The following describes two proteins that form a bound complex.

Sequence of the second protein:
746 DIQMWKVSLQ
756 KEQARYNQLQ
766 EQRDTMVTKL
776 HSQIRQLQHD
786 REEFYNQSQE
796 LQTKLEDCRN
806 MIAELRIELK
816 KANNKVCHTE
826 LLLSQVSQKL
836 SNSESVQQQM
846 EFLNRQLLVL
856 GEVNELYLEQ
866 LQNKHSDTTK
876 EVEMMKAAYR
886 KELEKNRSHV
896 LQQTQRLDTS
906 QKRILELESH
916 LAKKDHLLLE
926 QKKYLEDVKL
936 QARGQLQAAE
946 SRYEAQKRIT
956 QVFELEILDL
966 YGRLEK

Interface contacts:
Residue N868 in the second protein is in contact with residue K869 in the first protein (closest heavy-atom distance 2.8 Å).
Residue V895 in the second protein is in contact with residue Q898 in the first protein (closest heavy-atom distance 3.0 Å).
Residue I909 in the second protein is in contact with residue R908 in the first protein (closest heavy-atom distance 2.5 Å).
Residue Q926 in the second protein interacts with residue L930 in the first protein (closest heavy-atom distance 3.2 Å).
Residue Q926 in the second protein contacts residue L923 in the first protein (closest heavy-atom distance 2.4 Å).
Residue L848 in the second protein contacts residue L848 in the first protein (closest heavy-atom distance 3.4 Å).
Residue Q851 in the second protein is in contact with residue L852 in the first protein (closest heavy-atom distance 2.5 Å).
Residue Q898 in the second protein interacts with residue L902 in the first protein (closest heavy-atom distance 3.2 Å).
Residue M880 in the second protein interacts with residue V877 in the first protein (closest heavy-atom distance 3.4 Å).
Residue Q844 in the second protein contacts residue M845 in the first protein (closest heavy-atom distance 3.4 Å).
Residue F847 in the second protein contacts residue L852 in the first protein (closest heavy-atom distance 2.7 Å).
Residue L861 in the second protein contacts residue N859 in the first protein (closest heavy-atom distance 3.1 Å).
Residue I962 in the second protein interacts with residue I962 in the first protein (closest heavy-atom distance 3.5 Å).
Residue Q851 in the second protein interacts with residue Q851 in the first protein (closest heavy-atom distance 3.3 Å).
Residue K869 in the second protein is in contact with residue Q865 in the first protein (closest heavy-atom distance 3.1 Å).
Residue R947 in the second protein contacts residue E945 in the first protein (closest heavy-atom distance 3.6 Å).
Residue Q926 in the second protein is in contact with residue Q926 in the first protein (closest heavy-atom distance 3.1 Å).
Residue M880 in the second protein is in contact with residue K881 in the first protein (closest heavy-atom distance 3.4 Å).
Residue E857 in the second protein is in contact with residue N859 in the first protein (closest heavy-atom distance 2.4 Å).
Residue T955 in the second protein interacts with residue Q951 in the first protein (closest heavy-atom distance 2.8 Å).
Residue Q898 in the second protein interacts with residue Q898 in the first protein (closest heavy-atom distance 3.2 Å).
Residue T899 in the second protein contacts residue Q898 in the first protein (closest heavy-atom distance 2.3 Å).
Residue I909 in the second protein is in contact with residue S905 in the first protein (closest heavy-atom distance 3.4 Å).
Residue F847 in the second protein interacts with residue L848 in the first protein (closest heavy-atom distance 3.3 Å).
Residue V858 in the second protein interacts with residue L855 in the first protein (closest heavy-atom distance 3.6 Å).
Residue M880 in the second protein interacts with residue Y884 in the first protein (closest heavy-atom distance 2.5 Å).
Residue Q898 in the second protein interacts with residue V895 in the first protein (closest heavy-atom distance 3.4 Å).
Residue L912 in the second protein contacts residue L912 in the first protein (closest heavy-atom distance 3.4 Å).
Residue L930 in the second protein is in contact with residue L930 in the first protein (closest heavy-atom distance 2.9 Å).
Residue L912 in the second protein is in contact with residue L916 in the first protein (closest heavy-atom distance 3.6 Å).
Residue L902 in the second protein contacts residue R901 in the first protein (closest heavy-atom distance 3.4 Å).
Residue Q844 in the second protein interacts with residue V841 in the first protein (closest heavy-atom distance 3.6 Å).
Residue Y884 in the second protein interacts with residue Y884 in the first protein (closest heavy-atom distance 3.4 Å).
Residue Q951 in the second protein contacts residue T955 in the first protein (closest heavy-atom distance 2.4 Å).
Residue S905 in the second protein is in contact with residue S905 in the first protein (closest heavy-atom distance 2.9 Å).
Residue Q951 in the second protein is in contact with residue K952 in the first protein (closest heavy-atom distance 3.2 Å).
Residue Q851 in the second protein interacts with residue L855 in the first protein (closest heavy-atom distance 3.4 Å).
Residue Q898 in the second protein interacts with residue T899 in the first protein (closest heavy-atom distance 3.0 Å).
Residue T955 in the second protein is in contact with residue T955 in the first protein (closest heavy-atom distance 3.5 Å).
Residue L902 in the second protein is in contact with residue L902 in the first protein (closest heavy-atom distance 2.5 Å).
Residue E959 in the second protein interacts with residue F958 in the first protein (closest heavy-atom distance 3.1 Å).
Residue F847 in the second protein contacts residue N849 in the first protein (closest heavy-atom distance 3.4 Å).
Residue N868 in the second protein is in contact with residue H870 in the first protein (closest heavy-atom distance 2.4 Å).
Residue F958 in the second protein is in contact with residue T955 in the first protein (closest heavy-atom distance 3.6 Å).
Residue Y948 in the second protein contacts residue R947 in the first protein (closest heavy-atom distance 3.4 Å).
Residue Q951 in the second protein contacts residue Y948 in the first protein (closest heavy-atom distance 3.4 Å).
Residue I962 in the second protein interacts with residue F958 in the first protein (closest heavy-atom distance 2.8 Å).
Residue N868 in the second protein interacts with residue L866 in the first protein (closest heavy-atom distance 3.7 Å).
Residue Q951 in the second protein is in contact with residue Q951 in the first protein (closest heavy-atom distance 3.2 Å).
Residue Q865 in the second protein contacts residue Q865 in the first protein (closest heavy-atom distance 3.5 Å).
Residue E945 in the second protein contacts residue A944 in the first protein (closest heavy-atom distance 3.2 Å).
Residue Y966 in the second protein contacts residue L965 in the first protein (closest heavy-atom distance 3.6 Å).
Residue R901 in the second protein contacts residue L902 in the first protein (closest heavy-atom distance 3.3 Å).
Residue N891 in the second protein is in contact with residue N891 in the first protein (closest heavy-atom distance 3.2 Å).
Residue R947 in the second protein contacts residue Y948 in the first protein (closest heavy-atom distance 3.2 Å).
Residue K881 in the second protein is in contact with residue Y884 in the first protein (closest heavy-atom distance 3.2 Å).
Residue S905 in the second protein is in contact with residue Q906 in the first protein (closest heavy-atom distance 3.7 Å).
Residue Q926 in the second protein contacts residue K927 in the first protein (closest heavy-atom distance 2.8 Å).
Residue E887 in the second protein interacts with residue L888 in the first protein (closest heavy-atom distance 3.2 Å).
Residue K869 in the second protein contacts residue K869 in the first protein (closest heavy-atom distance 3.4 Å).

Sequence of the first protein:
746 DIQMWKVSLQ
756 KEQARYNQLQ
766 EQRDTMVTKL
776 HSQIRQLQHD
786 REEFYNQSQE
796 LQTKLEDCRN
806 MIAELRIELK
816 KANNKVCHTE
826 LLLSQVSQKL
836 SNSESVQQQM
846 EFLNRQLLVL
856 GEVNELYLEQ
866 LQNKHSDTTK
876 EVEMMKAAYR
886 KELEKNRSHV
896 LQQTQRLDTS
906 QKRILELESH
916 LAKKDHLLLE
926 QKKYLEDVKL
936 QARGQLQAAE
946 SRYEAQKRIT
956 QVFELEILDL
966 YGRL